Residue-level contacts at the interface:
Residue H227 in the second protein contacts residue V38 in the first protein (closest heavy-atom distance 3.2 Å).
Residue K180 in the second protein is in contact with residue L49 in the first protein (closest heavy-atom distance 2.6 Å).
Residue L221 in the second protein is in contact with residue A59 in the first protein (closest heavy-atom distance 3.0 Å).
Residue V243 in the second protein interacts with residue E39 in the first protein (closest heavy-atom distance 3.9 Å).
Residue R205 in the second protein interacts with residue W70 in the first protein (closest heavy-atom distance 3.8 Å).
Residue Y204 in the second protein is in contact with residue W70 in the first protein (closest heavy-atom distance 3.6 Å).
Residue Y223 in the second protein interacts with residue H63 in the first protein (closest heavy-atom distance 3.4 Å).
Residue A224 in the second protein contacts residue V56 in the first protein (closest heavy-atom distance 3.7 Å).
Residue L221 in the second protein is in contact with residue N58 in the first protein (closest heavy-atom distance 3.4 Å).
Residue Y223 in the second protein contacts residue V62 in the first protein (closest heavy-atom distance 3.8 Å).
Residue F190 in the second protein is in contact with residue C90 in the first protein (closest heavy-atom distance 3.6 Å).
Residue I225 in the second protein interacts with residue R55 in the first protein (closest heavy-atom distance 3.0 Å).
Residue F220 in the second protein interacts with residue H51 in the first protein (closest heavy-atom distance 3.7 Å).
Residue L247 in the second protein is in contact with residue A35 in the first protein (closest heavy-atom distance 3.9 Å).
Residue R231 in the second protein is in contact with residue E39 in the first protein (closest heavy-atom distance 2.7 Å).
Residue D226 in the second protein contacts residue Y40 in the first protein (closest heavy-atom distance 3.7 Å).
Residue T182 in the second protein is in contact with residue L49 in the first protein (closest heavy-atom distance 3.7 Å).
Residue R205 in the second protein contacts residue R89 in the first protein (closest heavy-atom distance 3.6 Å).
Residue R205 in the second protein is in contact with residue F83 in the first protein (closest heavy-atom distance 2.9 Å).
Residue F222 in the second protein interacts with residue V56 in the first protein (closest heavy-atom distance 3.7 Å).
Residue Y204 in the second protein is in contact with residue E66 in the first protein (closest heavy-atom distance 3.2 Å).
Residue K180 in the second protein contacts residue H51 in the first protein (closest heavy-atom distance 3.7 Å).
Residue Y192 in the second protein interacts with residue W87 in the first protein (closest heavy-atom distance 3.6 Å).
Residue F190 in the second protein is in contact with residue W87 in the first protein (closest heavy-atom distance 3.7 Å).
Residue I228 in the second protein interacts with residue Y40 in the first protein (closest heavy-atom distance 3.8 Å).
Residue F222 in the second protein is in contact with residue H51 in the first protein (closest heavy-atom distance 3.0 Å).
Residue Y204 in the second protein is in contact with residue Q67 in the first protein (closest heavy-atom distance 3.8 Å).
Residue R205 in the second protein is in contact with residue M86 in the first protein (closest heavy-atom distance 3.3 Å).
Residue L201 in the second protein is in contact with residue W70 in the first protein (closest heavy-atom distance 3.6 Å).
Residue Y223 in the second protein is in contact with residue A59 in the first protein (closest heavy-atom distance 3.8 Å).
Residue D226 in the second protein contacts residue R55 in the first protein (closest heavy-atom distance 3.3 Å).
Residue Y223 in the second protein interacts with residue I57 in the first protein (closest heavy-atom distance 2.9 Å).
Residue F222 in the second protein is in contact with residue I57 in the first protein (closest heavy-atom distance 3.6 Å).
Residue Y223 in the second protein contacts residue V56 in the first protein (closest heavy-atom distance 3.5 Å).
Residue I228 in the second protein is in contact with residue L15 in the first protein (closest heavy-atom distance 3.6 Å).
Residue T229 in the second protein interacts with residue V38 in the first protein (closest heavy-atom distance 3.1 Å).
Residue E233 in the second protein contacts residue Q45 in the first protein (closest heavy-atom distance 3.0 Å).
Residue V246 in the second protein is in contact with residue A35 in the first protein (closest heavy-atom distance 3.5 Å).
Residue L221 in the second protein interacts with residue W70 in the first protein (closest heavy-atom distance 3.2 Å).
Residue R231 in the second protein is in contact with residue Q45 in the first protein (closest heavy-atom distance 2.7 Å).
Residue T235 in the second protein interacts with residue L49 in the first protein (closest heavy-atom distance 3.8 Å).
Residue L201 in the second protein contacts residue M86 in the first protein (closest heavy-atom distance 3.6 Å).
Residue I208 in the second protein interacts with residue Q67 in the first protein (closest heavy-atom distance 3.5 Å).
Residue V243 in the second protein is in contact with residue R20 in the first protein (closest heavy-atom distance 3.0 Å).
Residue Y223 in the second protein interacts with residue A93 in the first protein (closest heavy-atom distance 3.8 Å).
Residue R205 in the second protein interacts with residue F84 in the first protein (closest heavy-atom distance 3.2 Å).
Residue P245 in the second protein interacts with residue R20 in the first protein (closest heavy-atom distance 3.4 Å).
Residue P187 in the second protein interacts with residue L94 in the first protein (closest heavy-atom distance 3.6 Å).
Residue F222 in the second protein contacts residue N58 in the first protein (closest heavy-atom distance 3.3 Å).
Residue T229 in the second protein contacts residue G37 in the first protein (closest heavy-atom distance 3.4 Å).
Residue Y223 in the second protein contacts residue W70 in the first protein (closest heavy-atom distance 3.0 Å).
Residue D226 in the second protein is in contact with residue R14 in the first protein (closest heavy-atom distance 2.2 Å).
Residue L247 in the second protein is in contact with residue S34 in the first protein (closest heavy-atom distance 3.8 Å).
Residue F190 in the second protein interacts with residue L94 in the first protein (closest heavy-atom distance 3.8 Å).
Residue K216 in the second protein contacts residue Q67 in the first protein (closest heavy-atom distance 3.5 Å).
Residue E233 in the second protein interacts with residue L49 in the first protein (closest heavy-atom distance 3.2 Å).
Residue K198 in the second protein contacts residue M86 in the first protein (closest heavy-atom distance 3.6 Å).
Residue P245 in the second protein contacts residue F22 in the first protein (closest heavy-atom distance 3.4 Å).
Residue I228 in the second protein interacts with residue V38 in the first protein (closest heavy-atom distance 3.8 Å).
Residue R205 in the second protein is in contact with residue P85 in the first protein (closest heavy-atom distance 3.6 Å).

Sequence of the second protein:
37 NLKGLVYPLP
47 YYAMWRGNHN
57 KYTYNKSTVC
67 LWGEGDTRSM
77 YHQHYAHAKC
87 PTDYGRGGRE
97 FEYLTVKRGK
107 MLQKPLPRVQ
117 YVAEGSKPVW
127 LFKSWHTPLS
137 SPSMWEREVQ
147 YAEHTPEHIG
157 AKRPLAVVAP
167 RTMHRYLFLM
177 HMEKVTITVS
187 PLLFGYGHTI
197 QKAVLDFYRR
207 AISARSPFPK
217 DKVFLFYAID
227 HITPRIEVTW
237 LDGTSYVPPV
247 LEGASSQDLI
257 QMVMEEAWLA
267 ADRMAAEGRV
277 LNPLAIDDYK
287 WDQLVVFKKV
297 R

Sequence of the first protein:
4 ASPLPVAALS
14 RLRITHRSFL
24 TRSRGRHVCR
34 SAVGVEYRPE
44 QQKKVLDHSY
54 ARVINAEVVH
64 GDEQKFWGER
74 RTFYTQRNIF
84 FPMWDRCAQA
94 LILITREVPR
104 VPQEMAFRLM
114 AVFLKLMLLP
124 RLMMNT

This data describes a binding interaction between two proteins.